Sequence of the first protein:
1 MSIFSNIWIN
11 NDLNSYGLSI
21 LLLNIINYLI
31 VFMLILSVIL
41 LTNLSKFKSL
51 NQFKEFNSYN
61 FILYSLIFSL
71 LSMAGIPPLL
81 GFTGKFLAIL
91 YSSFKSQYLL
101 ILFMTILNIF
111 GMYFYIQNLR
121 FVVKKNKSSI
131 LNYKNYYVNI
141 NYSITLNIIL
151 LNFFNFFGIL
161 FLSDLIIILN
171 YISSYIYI

This data describes a binding interaction between two proteins.

Interface contacts:
Residue Q197 in the second protein interacts with residue R120 in the first protein (closest heavy-atom distance 3.1 Å).
Residue L200 in the second protein interacts with residue L119 in the first protein (closest heavy-atom distance 4.3 Å).
Residue S218 in the second protein is in contact with residue L90 in the first protein (closest heavy-atom distance 3.7 Å).
Residue S222 in the second protein interacts with residue F94 in the first protein (closest heavy-atom distance 3.5 Å).
Residue I215 in the second protein interacts with residue T105 in the first protein (closest heavy-atom distance 3.4 Å).
Residue I204 in the second protein is in contact with residue Y113 in the first protein (closest heavy-atom distance 3.7 Å).
Residue F183 in the second protein is in contact with residue L71 in the first protein (closest heavy-atom distance 4.3 Å).
Residue L211 in the second protein contacts residue T105 in the first protein (closest heavy-atom distance 4.2 Å).
Residue Q207 in the second protein is in contact with residue M112 in the first protein (closest heavy-atom distance 3.4 Å).
Residue L214 in the second protein contacts residue F82 in the first protein (closest heavy-atom distance 3.5 Å).
Residue I196 in the second protein is in contact with residue R120 in the first protein (closest heavy-atom distance 3.8 Å).
Residue I40 in the second protein is in contact with residue N60 in the first protein (closest heavy-atom distance 4.2 Å).
Residue K144 in the second protein is in contact with residue N60 in the first protein (closest heavy-atom distance 4.2 Å).
Residue Y187 in the second protein contacts residue L119 in the first protein (closest heavy-atom distance 2.4 Å).
Residue Y148 in the second protein contacts residue Y64 in the first protein (closest heavy-atom distance 2.8 Å).
Residue L200 in the second protein contacts residue Q117 in the first protein (closest heavy-atom distance 4.2 Å).
Residue F109 in the second protein is in contact with residue L160 in the first protein (closest heavy-atom distance 4.3 Å).
Residue Y219 in the second protein contacts residue S93 in the first protein (closest heavy-atom distance 3.2 Å).
Residue S222 in the second protein contacts residue S93 in the first protein (closest heavy-atom distance 3.8 Å).
Residue F183 in the second protein interacts with residue L119 in the first protein (closest heavy-atom distance 3.6 Å).
Residue F172 in the second protein interacts with residue F86 in the first protein (closest heavy-atom distance 4.0 Å).
Residue L184 in the second protein interacts with residue F68 in the first protein (closest heavy-atom distance 4.1 Å).
Residue M173 in the second protein contacts residue F82 in the first protein (closest heavy-atom distance 3.7 Å).
Residue F172 in the second protein contacts residue F82 in the first protein (closest heavy-atom distance 4.2 Å).
Residue Q197 in the second protein interacts with residue Y113 in the first protein (closest heavy-atom distance 3.2 Å).
Residue I204 in the second protein is in contact with residue I109 in the first protein (closest heavy-atom distance 3.6 Å).
Residue K147 in the second protein contacts residue Y64 in the first protein (closest heavy-atom distance 3.3 Å).
Residue K144 in the second protein contacts residue K127 in the first protein (closest heavy-atom distance 4.3 Å).
Residue M173 in the second protein interacts with residue I159 in the first protein (closest heavy-atom distance 4.1 Å).
Residue L211 in the second protein interacts with residue I109 in the first protein (closest heavy-atom distance 4.3 Å).
Residue I204 in the second protein is in contact with residue M112 in the first protein (closest heavy-atom distance 4.3 Å).
Residue L214 in the second protein contacts residue F86 in the first protein (closest heavy-atom distance 3.5 Å).
Residue L214 in the second protein is in contact with residue I89 in the first protein (closest heavy-atom distance 3.9 Å).
Residue Y187 in the second protein interacts with residue V123 in the first protein (closest heavy-atom distance 3.6 Å).
Residue L177 in the second protein contacts residue P78 in the first protein (closest heavy-atom distance 3.6 Å).
Residue I221 in the second protein contacts residue L90 in the first protein (closest heavy-atom distance 3.9 Å).
Residue Q207 in the second protein is in contact with residue P77 in the first protein (closest heavy-atom distance 3.5 Å).
Residue L200 in the second protein is in contact with residue I116 in the first protein (closest heavy-atom distance 3.5 Å).
Residue I180 in the second protein contacts residue I76 in the first protein (closest heavy-atom distance 3.6 Å).
Residue L211 in the second protein contacts residue N108 in the first protein (closest heavy-atom distance 4.3 Å).
Residue S218 in the second protein contacts residue I89 in the first protein (closest heavy-atom distance 3.8 Å).
Residue Y187 in the second protein interacts with residue V122 in the first protein (closest heavy-atom distance 3.7 Å).
Residue F188 in the second protein is in contact with residue Y64 in the first protein (closest heavy-atom distance 3.8 Å).
Residue S218 in the second protein contacts residue F86 in the first protein (closest heavy-atom distance 3.4 Å).
Residue I215 in the second protein is in contact with residue I101 in the first protein (closest heavy-atom distance 3.9 Å).
Residue L179 in the second protein contacts residue I76 in the first protein (closest heavy-atom distance 4.3 Å).
Residue F188 in the second protein interacts with residue I67 in the first protein (closest heavy-atom distance 3.6 Å).
Residue F188 in the second protein is in contact with residue L63 in the first protein (closest heavy-atom distance 3.9 Å).
Residue I180 in the second protein interacts with residue P78 in the first protein (closest heavy-atom distance 3.6 Å).
Residue L200 in the second protein is in contact with residue R120 in the first protein (closest heavy-atom distance 4.0 Å).
Residue L208 in the second protein contacts residue I109 in the first protein (closest heavy-atom distance 4.1 Å).
Residue S218 in the second protein contacts residue S93 in the first protein (closest heavy-atom distance 3.6 Å).
Residue Q207 in the second protein interacts with residue I76 in the first protein (closest heavy-atom distance 4.0 Å).
Residue I180 in the second protein interacts with residue F68 in the first protein (closest heavy-atom distance 4.2 Å).
Residue V203 in the second protein is in contact with residue I116 in the first protein (closest heavy-atom distance 3.8 Å).
Residue S222 in the second protein interacts with residue L90 in the first protein (closest heavy-atom distance 2.9 Å).
Residue E176 in the second protein is in contact with residue P77 in the first protein (closest heavy-atom distance 3.4 Å).
Residue I180 in the second protein interacts with residue L79 in the first protein (closest heavy-atom distance 4.0 Å).
Residue L169 in the second protein interacts with residue F86 in the first protein (closest heavy-atom distance 4.2 Å).
Residue I196 in the second protein interacts with residue V123 in the first protein (closest heavy-atom distance 3.9 Å).

Sequence of the second protein:
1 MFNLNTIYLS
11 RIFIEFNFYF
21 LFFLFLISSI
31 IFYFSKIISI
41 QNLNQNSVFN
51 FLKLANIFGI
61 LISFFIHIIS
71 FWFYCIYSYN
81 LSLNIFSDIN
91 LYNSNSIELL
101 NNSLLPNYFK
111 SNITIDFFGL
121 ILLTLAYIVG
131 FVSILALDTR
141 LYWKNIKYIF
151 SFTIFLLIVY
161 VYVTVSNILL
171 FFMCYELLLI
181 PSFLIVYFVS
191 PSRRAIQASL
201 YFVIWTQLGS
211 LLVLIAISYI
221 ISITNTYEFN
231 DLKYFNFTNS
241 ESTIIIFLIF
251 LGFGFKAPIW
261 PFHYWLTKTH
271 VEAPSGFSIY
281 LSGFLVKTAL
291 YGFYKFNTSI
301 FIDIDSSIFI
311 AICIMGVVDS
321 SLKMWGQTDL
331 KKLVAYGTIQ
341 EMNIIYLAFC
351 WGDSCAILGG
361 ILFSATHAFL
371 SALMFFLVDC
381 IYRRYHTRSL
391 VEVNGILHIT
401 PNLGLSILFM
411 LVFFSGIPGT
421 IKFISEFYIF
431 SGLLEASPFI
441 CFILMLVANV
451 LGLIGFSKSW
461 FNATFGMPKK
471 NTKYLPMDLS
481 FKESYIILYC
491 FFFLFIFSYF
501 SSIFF